Sequence of the first protein:
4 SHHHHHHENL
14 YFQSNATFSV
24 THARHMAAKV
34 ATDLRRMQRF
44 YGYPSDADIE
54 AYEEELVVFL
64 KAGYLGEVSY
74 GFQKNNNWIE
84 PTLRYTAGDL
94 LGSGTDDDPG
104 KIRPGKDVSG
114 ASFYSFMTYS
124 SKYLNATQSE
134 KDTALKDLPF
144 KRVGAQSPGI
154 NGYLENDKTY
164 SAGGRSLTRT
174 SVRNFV

Sequence of the second protein:
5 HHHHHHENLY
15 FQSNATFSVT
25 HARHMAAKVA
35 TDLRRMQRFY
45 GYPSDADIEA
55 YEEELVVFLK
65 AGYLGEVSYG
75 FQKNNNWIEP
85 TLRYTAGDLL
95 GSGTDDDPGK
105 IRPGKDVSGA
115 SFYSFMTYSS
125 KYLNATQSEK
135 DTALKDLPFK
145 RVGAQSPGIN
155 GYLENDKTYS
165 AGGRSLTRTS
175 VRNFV

This data describes a binding interaction between two proteins.

Interface contacts:
Residue H8 in the first protein contacts residue M120 in the second protein (closest heavy-atom distance 3.1 Å).
Residue H10 in the first protein is in contact with residue G147 in the second protein (closest heavy-atom distance 3.4 Å).
Residue S150 in the first protein contacts residue H9 in the second protein (closest heavy-atom distance 2.7 Å).
Residue Y122 in the first protein contacts residue Y14 in the second protein (closest heavy-atom distance 3.0 Å).
Residue H8 in the first protein interacts with residue R145 in the second protein (closest heavy-atom distance 3.2 Å).
Residue G147 in the first protein interacts with residue H10 in the second protein (closest heavy-atom distance 3.3 Å).
Residue H8 in the first protein contacts residue V146 in the second protein (closest heavy-atom distance 3.0 Å).
Residue H7 in the first protein is in contact with residue R145 in the second protein (closest heavy-atom distance 3.0 Å).
Residue E158 in the first protein contacts residue L157 in the second protein (closest heavy-atom distance 3.2 Å).
Residue H8 in the first protein contacts residue Y122 in the second protein (closest heavy-atom distance 3.3 Å).
Residue H6 in the first protein contacts residue F143 in the second protein (closest heavy-atom distance 3.5 Å).
Residue H9 in the first protein is in contact with residue S150 in the second protein (closest heavy-atom distance 3.1 Å).
Residue H5 in the first protein contacts residue F116 in the second protein (closest heavy-atom distance 2.9 Å).
Residue H8 in the first protein contacts residue G147 in the second protein (closest heavy-atom distance 3.3 Å).
Residue A148 in the first protein interacts with residue H10 in the second protein (closest heavy-atom distance 3.2 Å).
Residue L157 in the first protein contacts residue E158 in the second protein (closest heavy-atom distance 3.3 Å).
Residue V146 in the first protein contacts residue H8 in the second protein (closest heavy-atom distance 3.0 Å).
Residue A148 in the first protein is in contact with residue H8 in the second protein (closest heavy-atom distance 3.0 Å).
Residue A148 in the first protein contacts residue H7 in the second protein (closest heavy-atom distance 3.5 Å).
Residue Y14 in the first protein contacts residue L127 in the second protein (closest heavy-atom distance 3.3 Å).
Residue N159 in the first protein interacts with residue L157 in the second protein (closest heavy-atom distance 3.0 Å).
Residue M120 in the first protein is in contact with residue H9 in the second protein (closest heavy-atom distance 3.1 Å).
Residue H7 in the first protein is in contact with residue F119 in the second protein (closest heavy-atom distance 3.3 Å).
Residue H7 in the first protein contacts residue V146 in the second protein (closest heavy-atom distance 3.1 Å).
Residue H10 in the first protein is in contact with residue A148 in the second protein (closest heavy-atom distance 3.4 Å).
Residue H9 in the first protein interacts with residue F119 in the second protein (closest heavy-atom distance 3.5 Å).
Residue H7 in the first protein is in contact with residue A148 in the second protein (closest heavy-atom distance 3.5 Å).
Residue L13 in the first protein interacts with residue Q149 in the second protein (closest heavy-atom distance 3.6 Å).
Residue L157 in the first protein contacts residue N159 in the second protein (closest heavy-atom distance 2.9 Å).
Residue H7 in the first protein is in contact with residue S118 in the second protein (closest heavy-atom distance 3.1 Å).
Residue Y14 in the first protein is in contact with residue Y122 in the second protein (closest heavy-atom distance 3.0 Å).
Residue V146 in the first protein interacts with residue H7 in the second protein (closest heavy-atom distance 3.1 Å).
Residue H7 in the first protein contacts residue M120 in the second protein (closest heavy-atom distance 3.0 Å).
Residue L127 in the first protein is in contact with residue Y14 in the second protein (closest heavy-atom distance 3.2 Å).
Residue H6 in the first protein is in contact with residue Y55 in the second protein (closest heavy-atom distance 3.3 Å).
Residue F119 in the first protein interacts with residue H7 in the second protein (closest heavy-atom distance 3.3 Å).
Residue E70 in the first protein interacts with residue L94 in the second protein (closest heavy-atom distance 3.6 Å).
Residue R145 in the first protein interacts with residue H7 in the second protein (closest heavy-atom distance 3.1 Å).
Residue H6 in the first protein is in contact with residue V146 in the second protein (closest heavy-atom distance 3.3 Å).
Residue G69 in the first protein is in contact with residue L94 in the second protein (closest heavy-atom distance 3.5 Å).
Residue Q149 in the first protein contacts residue H10 in the second protein (closest heavy-atom distance 3.5 Å).
Residue Y122 in the first protein interacts with residue H8 in the second protein (closest heavy-atom distance 3.4 Å).
Residue G147 in the first protein is in contact with residue H8 in the second protein (closest heavy-atom distance 3.2 Å).
Residue L94 in the first protein interacts with residue G69 in the second protein (closest heavy-atom distance 3.5 Å).
Residue S124 in the first protein contacts residue D92 in the second protein (closest heavy-atom distance 2.8 Å).
Residue Y156 in the first protein contacts residue E158 in the second protein (closest heavy-atom distance 3.4 Å).
Residue Y55 in the first protein interacts with residue H6 in the second protein (closest heavy-atom distance 3.6 Å).
Residue S118 in the first protein interacts with residue H7 in the second protein (closest heavy-atom distance 3.4 Å).
Residue H5 in the first protein contacts residue S118 in the second protein (closest heavy-atom distance 3.3 Å).
Residue M120 in the first protein interacts with residue H7 in the second protein (closest heavy-atom distance 3.1 Å).
Residue S17 in the first protein contacts residue L127 in the second protein (closest heavy-atom distance 3.6 Å).
Residue S17 in the first protein is in contact with residue N128 in the second protein (closest heavy-atom distance 2.9 Å).
Residue T121 in the first protein interacts with residue Y14 in the second protein (closest heavy-atom distance 3.6 Å).
Residue H9 in the first protein interacts with residue M120 in the second protein (closest heavy-atom distance 2.9 Å).
Residue M120 in the first protein contacts residue H8 in the second protein (closest heavy-atom distance 3.1 Å).
Residue V146 in the first protein is in contact with residue H6 in the second protein (closest heavy-atom distance 3.5 Å).
Residue H5 in the first protein interacts with residue Y117 in the second protein (closest heavy-atom distance 3.3 Å).
Residue H8 in the first protein is in contact with residue A148 in the second protein (closest heavy-atom distance 3.0 Å).
Residue D92 in the first protein is in contact with residue S124 in the second protein (closest heavy-atom distance 2.7 Å).
Residue R145 in the first protein interacts with residue H8 in the second protein (closest heavy-atom distance 3.2 Å).